This data describes a binding interaction between two proteins.

Residue-level contacts at the interface:
Residue A158 in chain B contacts residue N164 in chain A (closest heavy-atom distance 2.7 Å).
Residue N164 in chain B interacts with residue R157 in chain A (closest heavy-atom distance 3.5 Å).
Residue F159 in chain B interacts with residue F163 in chain A (closest heavy-atom distance 2.9 Å).
Residue F163 in chain B is in contact with residue Y161 in chain A (closest heavy-atom distance 3.7 Å).
Residue L174 in chain B interacts with residue F159 in chain A (closest heavy-atom distance 3.8 Å).
Residue L174 in chain B interacts with residue I181 in chain A (closest heavy-atom distance 3.3 Å).
Residue L182 in chain B contacts residue A150 in chain A (closest heavy-atom distance 3.7 Å).
Residue I178 in chain B is in contact with residue L140 in chain A (closest heavy-atom distance 3.5 Å).
Residue Y161 in chain B contacts residue S160 in chain A (closest heavy-atom distance 2.8 Å).
Residue L140 in chain B interacts with residue I178 in chain A (closest heavy-atom distance 4.0 Å).
Residue F163 in chain B interacts with residue L182 in chain A (closest heavy-atom distance 3.7 Å).
Residue N164 in chain B interacts with residue A158 in chain A (closest heavy-atom distance 2.8 Å).
Residue S160 in chain B is in contact with residue Y161 in chain A (closest heavy-atom distance 3.5 Å).
Residue Y161 in chain B contacts residue F163 in chain A (closest heavy-atom distance 3.5 Å).
Residue F163 in chain B is in contact with residue I178 in chain A (closest heavy-atom distance 4.0 Å).
Residue R183 in chain B interacts with residue W141 in chain A (closest heavy-atom distance 3.9 Å).
Residue Q171 in chain B interacts with residue Y161 in chain A (closest heavy-atom distance 3.6 Å).
Residue K152 in chain B contacts residue Q171 in chain A (closest heavy-atom distance 3.1 Å).
Residue R165 in chain B contacts residue R157 in chain A (closest heavy-atom distance 2.7 Å).
Residue L84 in chain B contacts residue E172 in chain A (closest heavy-atom distance 3.0 Å).
Residue S185 in chain B contacts residue L170 in chain A (closest heavy-atom distance 3.6 Å).
Residue A158 in chain B interacts with residue F163 in chain A (closest heavy-atom distance 3.8 Å).
Residue D87 in chain B is in contact with residue R176 in chain A (closest heavy-atom distance 2.9 Å).
Residue E162 in chain B contacts residue F159 in chain A (closest heavy-atom distance 3.9 Å).
Residue I181 in chain B contacts residue E173 in chain A (closest heavy-atom distance 3.6 Å).
Residue L182 in chain B contacts residue L170 in chain A (closest heavy-atom distance 3.8 Å).
Residue E173 in chain B interacts with residue I181 in chain A (closest heavy-atom distance 3.9 Å).
Residue L182 in chain B interacts with residue W141 in chain A (closest heavy-atom distance 3.1 Å).
Residue F163 in chain B contacts residue F159 in chain A (closest heavy-atom distance 2.8 Å).
Residue F163 in chain B interacts with residue A158 in chain A (closest heavy-atom distance 3.2 Å).
Residue Y161 in chain B is in contact with residue Q171 in chain A (closest heavy-atom distance 3.7 Å).
Residue K152 in chain B interacts with residue D175 in chain A (closest heavy-atom distance 3.1 Å).
Residue W141 in chain B interacts with residue L186 in chain A (closest heavy-atom distance 2.7 Å).
Residue E162 in chain B contacts residue S160 in chain A (closest heavy-atom distance 3.5 Å).
Residue Q171 in chain B is in contact with residue F159 in chain A (closest heavy-atom distance 3.3 Å).
Residue L170 in chain B interacts with residue I181 in chain A (closest heavy-atom distance 3.6 Å).
Residue D175 in chain B contacts residue K152 in chain A (closest heavy-atom distance 2.6 Å).
Residue K168 in chain B is in contact with residue L84 in chain A (closest heavy-atom distance 3.6 Å).
Residue L140 in chain B contacts residue L182 in chain A (closest heavy-atom distance 3.9 Å).
Residue Y161 in chain B contacts residue D175 in chain A (closest heavy-atom distance 2.4 Å).
Residue Y161 in chain B interacts with residue I178 in chain A (closest heavy-atom distance 3.6 Å).
Residue Y161 in chain B interacts with residue Y161 in chain A (closest heavy-atom distance 2.7 Å).
Residue L170 in chain B is in contact with residue L182 in chain A (closest heavy-atom distance 3.8 Å).
Residue K168 in chain B is in contact with residue D87 in chain A (closest heavy-atom distance 2.5 Å).
Residue L84 in chain B is in contact with residue Q171 in chain A (closest heavy-atom distance 3.2 Å).
Residue Q171 in chain B contacts residue L84 in chain A (closest heavy-atom distance 3.4 Å).
Residue N83 in chain B interacts with residue E172 in chain A (closest heavy-atom distance 3.4 Å).
Residue I181 in chain B interacts with residue L174 in chain A (closest heavy-atom distance 3.6 Å).
Residue S160 in chain B contacts residue E162 in chain A (closest heavy-atom distance 3.4 Å).
Residue L174 in chain B contacts residue Y161 in chain A (closest heavy-atom distance 3.3 Å).
Residue R157 in chain B is in contact with residue K168 in chain A (closest heavy-atom distance 3.4 Å).
Residue L84 in chain B interacts with residue K168 in chain A (closest heavy-atom distance 4.0 Å).
Residue F159 in chain B contacts residue Q171 in chain A (closest heavy-atom distance 3.0 Å).
Residue Y161 in chain B contacts residue L174 in chain A (closest heavy-atom distance 3.9 Å).
Residue R157 in chain B is in contact with residue N164 in chain A (closest heavy-atom distance 3.6 Å).
Residue R157 in chain B is in contact with residue R165 in chain A (closest heavy-atom distance 2.7 Å).
Residue L170 in chain B is in contact with residue S185 in chain A (closest heavy-atom distance 3.6 Å).
Residue I178 in chain B is in contact with residue Y161 in chain A (closest heavy-atom distance 3.0 Å).
Residue L166 in chain B interacts with residue F159 in chain A (closest heavy-atom distance 3.8 Å).
Residue D175 in chain B interacts with residue Y161 in chain A (closest heavy-atom distance 2.8 Å).

Sequence of chain A:
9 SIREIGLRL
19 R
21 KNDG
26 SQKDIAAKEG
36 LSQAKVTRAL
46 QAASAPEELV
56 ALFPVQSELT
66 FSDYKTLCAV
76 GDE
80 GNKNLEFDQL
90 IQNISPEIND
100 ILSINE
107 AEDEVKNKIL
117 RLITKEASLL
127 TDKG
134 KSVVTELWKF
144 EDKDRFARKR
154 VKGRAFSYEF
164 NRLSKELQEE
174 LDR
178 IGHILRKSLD

Sequence of chain B:
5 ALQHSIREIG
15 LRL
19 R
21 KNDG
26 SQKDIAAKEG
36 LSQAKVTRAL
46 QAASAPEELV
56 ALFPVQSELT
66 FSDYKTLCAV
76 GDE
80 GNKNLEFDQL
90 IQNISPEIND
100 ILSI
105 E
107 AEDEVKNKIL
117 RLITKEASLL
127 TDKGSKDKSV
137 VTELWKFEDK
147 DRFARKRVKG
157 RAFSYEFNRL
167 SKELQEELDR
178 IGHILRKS